Residue-level contacts at the interface:
Residue Q71 in chain B contacts residue Y32 in chain A (closest heavy-atom distance 3.6 Å).
Residue N72 in chain B is in contact with residue Y32 in chain A (closest heavy-atom distance 4.2 Å).

Sequence of chain B:
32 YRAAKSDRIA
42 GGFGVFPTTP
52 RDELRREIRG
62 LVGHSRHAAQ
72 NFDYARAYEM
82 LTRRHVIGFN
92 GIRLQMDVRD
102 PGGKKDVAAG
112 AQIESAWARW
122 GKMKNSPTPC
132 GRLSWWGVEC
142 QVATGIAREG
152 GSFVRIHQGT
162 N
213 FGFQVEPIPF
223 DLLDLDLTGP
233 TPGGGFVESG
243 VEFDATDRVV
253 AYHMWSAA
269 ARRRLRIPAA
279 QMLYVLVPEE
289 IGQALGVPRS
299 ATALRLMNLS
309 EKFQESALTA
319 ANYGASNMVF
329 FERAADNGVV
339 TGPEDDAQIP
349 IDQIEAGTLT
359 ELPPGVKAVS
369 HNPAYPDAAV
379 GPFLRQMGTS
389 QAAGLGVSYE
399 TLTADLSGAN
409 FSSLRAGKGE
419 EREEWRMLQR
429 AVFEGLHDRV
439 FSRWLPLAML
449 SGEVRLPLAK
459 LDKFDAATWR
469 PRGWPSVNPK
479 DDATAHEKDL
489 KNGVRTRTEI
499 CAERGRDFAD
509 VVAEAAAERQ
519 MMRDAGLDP

Sequence of chain A:
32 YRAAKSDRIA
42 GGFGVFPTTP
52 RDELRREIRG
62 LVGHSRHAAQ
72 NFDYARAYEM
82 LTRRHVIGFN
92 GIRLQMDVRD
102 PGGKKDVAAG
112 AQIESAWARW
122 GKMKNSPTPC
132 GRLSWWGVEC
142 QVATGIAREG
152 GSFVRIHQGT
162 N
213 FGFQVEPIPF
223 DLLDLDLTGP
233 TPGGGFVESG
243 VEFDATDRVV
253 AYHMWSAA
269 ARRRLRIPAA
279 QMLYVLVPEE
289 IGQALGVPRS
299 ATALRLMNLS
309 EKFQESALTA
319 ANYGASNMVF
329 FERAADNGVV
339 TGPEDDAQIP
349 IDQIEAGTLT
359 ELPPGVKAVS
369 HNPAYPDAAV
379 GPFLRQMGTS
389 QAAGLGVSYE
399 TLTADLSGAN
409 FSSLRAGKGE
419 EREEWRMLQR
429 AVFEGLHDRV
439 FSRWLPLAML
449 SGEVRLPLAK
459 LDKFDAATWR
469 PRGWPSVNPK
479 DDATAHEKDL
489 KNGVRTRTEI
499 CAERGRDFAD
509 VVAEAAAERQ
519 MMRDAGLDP

The following describes two proteins that form a bound complex.